Sequence of protein 1:
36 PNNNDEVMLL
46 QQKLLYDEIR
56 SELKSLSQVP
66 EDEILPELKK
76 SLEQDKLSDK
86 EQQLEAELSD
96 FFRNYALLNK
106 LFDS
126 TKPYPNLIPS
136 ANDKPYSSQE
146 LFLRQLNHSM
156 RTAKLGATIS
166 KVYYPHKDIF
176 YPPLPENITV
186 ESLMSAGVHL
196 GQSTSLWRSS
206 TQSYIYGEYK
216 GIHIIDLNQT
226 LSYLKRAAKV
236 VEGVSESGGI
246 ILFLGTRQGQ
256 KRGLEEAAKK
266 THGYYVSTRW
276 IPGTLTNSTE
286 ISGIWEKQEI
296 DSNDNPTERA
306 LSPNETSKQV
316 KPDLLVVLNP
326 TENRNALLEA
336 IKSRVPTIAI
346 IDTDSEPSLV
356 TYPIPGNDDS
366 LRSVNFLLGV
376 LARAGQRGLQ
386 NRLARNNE

Contacts between the two chains:
Residue Y51 in protein 1 contacts residue L36 in protein 2 (closest heavy-atom distance 3.8 Å).
Residue L106 in protein 1 is in contact with residue N280 in protein 2 (closest heavy-atom distance 2.9 Å).
Residue F107 in protein 1 contacts residue N280 in protein 2 (closest heavy-atom distance 2.7 Å).
Residue L50 in protein 1 is in contact with residue M32 in protein 2 (closest heavy-atom distance 3.3 Å).
Residue A101 in protein 1 is in contact with residue N46 in protein 2 (closest heavy-atom distance 3.3 Å).
Residue E57 in protein 1 is in contact with residue N19 in protein 2 (closest heavy-atom distance 2.8 Å).
Residue E86 in protein 1 contacts residue L3 in protein 2 (closest heavy-atom distance 3.7 Å).
Residue L77 in protein 1 contacts residue L3 in protein 2 (closest heavy-atom distance 3.3 Å).
Residue L106 in protein 1 is in contact with residue M53 in protein 2 (closest heavy-atom distance 3.5 Å).
Residue S94 in protein 1 interacts with residue L5 in protein 2 (closest heavy-atom distance 3.2 Å).
Residue L93 in protein 1 contacts residue L38 in protein 2 (closest heavy-atom distance 3.4 Å).
Residue F97 in protein 1 interacts with residue L38 in protein 2 (closest heavy-atom distance 3.7 Å).
Residue Q46 in protein 1 contacts residue L28 in protein 2 (closest heavy-atom distance 3.0 Å).
Residue E86 in protein 1 is in contact with residue L6 in protein 2 (closest heavy-atom distance 3.3 Å).
Residue F97 in protein 1 is in contact with residue M45 in protein 2 (closest heavy-atom distance 3.6 Å).
Residue L58 in protein 1 is in contact with residue N40 in protein 2 (closest heavy-atom distance 3.0 Å).
Residue F96 in protein 1 is in contact with residue L42 in protein 2 (closest heavy-atom distance 3.6 Å).
Residue L82 in protein 1 interacts with residue L3 in protein 2 (closest heavy-atom distance 3.6 Å).
Residue L106 in protein 1 is in contact with residue K49 in protein 2 (closest heavy-atom distance 3.5 Å).
Residue L93 in protein 1 contacts residue L6 in protein 2 (closest heavy-atom distance 3.8 Å).
Residue L58 in protein 1 interacts with residue M12 in protein 2 (closest heavy-atom distance 3.3 Å).
Residue F97 in protein 1 interacts with residue L5 in protein 2 (closest heavy-atom distance 3.6 Å).
Residue E57 in protein 1 interacts with residue T16 in protein 2 (closest heavy-atom distance 3.2 Å).
Residue Q47 in protein 1 interacts with residue L36 in protein 2 (closest heavy-atom distance 3.5 Å).
Residue E57 in protein 1 interacts with residue K15 in protein 2 (closest heavy-atom distance 3.1 Å).
Residue L61 in protein 1 is in contact with residue K15 in protein 2 (closest heavy-atom distance 3.9 Å).
Residue A101 in protein 1 is in contact with residue M45 in protein 2 (closest heavy-atom distance 4.0 Å).
Residue L102 in protein 1 is in contact with residue K49 in protein 2 (closest heavy-atom distance 2.7 Å).
Residue L106 in protein 1 contacts residue N46 in protein 2 (closest heavy-atom distance 3.5 Å).
Residue A101 in protein 1 is in contact with residue L42 in protein 2 (closest heavy-atom distance 3.9 Å).
Residue L102 in protein 1 is in contact with residue N282 in protein 2 (closest heavy-atom distance 3.5 Å).
Residue Y100 in protein 1 interacts with residue N46 in protein 2 (closest heavy-atom distance 3.5 Å).
Residue L89 in protein 1 contacts residue L6 in protein 2 (closest heavy-atom distance 3.9 Å).
Residue L103 in protein 1 is in contact with residue K49 in protein 2 (closest heavy-atom distance 4.0 Å).
Residue N104 in protein 1 is in contact with residue N46 in protein 2 (closest heavy-atom distance 3.7 Å).
Residue L77 in protein 1 is in contact with residue K4 in protein 2 (closest heavy-atom distance 3.1 Å).
Residue L50 in protein 1 interacts with residue L36 in protein 2 (closest heavy-atom distance 3.5 Å).
Residue I54 in protein 1 interacts with residue L36 in protein 2 (closest heavy-atom distance 3.3 Å).
Residue K105 in protein 1 is in contact with residue N280 in protein 2 (closest heavy-atom distance 3.0 Å).
Residue L106 in protein 1 is in contact with residue M50 in protein 2 (closest heavy-atom distance 3.2 Å).
Residue L103 in protein 1 is in contact with residue N282 in protein 2 (closest heavy-atom distance 3.4 Å).
Residue L77 in protein 1 interacts with residue N7 in protein 2 (closest heavy-atom distance 3.1 Å).
Residue F107 in protein 1 is in contact with residue M50 in protein 2 (closest heavy-atom distance 3.4 Å).
Residue E90 in protein 1 interacts with residue L5 in protein 2 (closest heavy-atom distance 3.1 Å).
Residue I54 in protein 1 interacts with residue L37 in protein 2 (closest heavy-atom distance 3.5 Å).
Residue A101 in protein 1 interacts with residue K49 in protein 2 (closest heavy-atom distance 3.0 Å).
Residue L73 in protein 1 is in contact with residue M8 in protein 2 (closest heavy-atom distance 3.5 Å).
Residue K105 in protein 1 is in contact with residue N281 in protein 2 (closest heavy-atom distance 3.0 Å).
Residue K74 in protein 1 interacts with residue K4 in protein 2 (closest heavy-atom distance 3.6 Å).
Residue L89 in protein 1 is in contact with residue L5 in protein 2 (closest heavy-atom distance 3.9 Å).
Residue N104 in protein 1 contacts residue K49 in protein 2 (closest heavy-atom distance 2.9 Å).
Residue L93 in protein 1 contacts residue L5 in protein 2 (closest heavy-atom distance 3.8 Å).
Residue I54 in protein 1 is in contact with residue N33 in protein 2 (closest heavy-atom distance 3.4 Å).
Residue F97 in protein 1 interacts with residue L42 in protein 2 (closest heavy-atom distance 3.6 Å).
Residue L73 in protein 1 is in contact with residue N7 in protein 2 (closest heavy-atom distance 3.9 Å).
Residue Y100 in protein 1 contacts residue L42 in protein 2 (closest heavy-atom distance 4.0 Å).
Residue L102 in protein 1 contacts residue N290 in protein 2 (closest heavy-atom distance 3.5 Å).
Residue R55 in protein 1 interacts with residue N40 in protein 2 (closest heavy-atom distance 3.9 Å).
Residue L70 in protein 1 is in contact with residue K4 in protein 2 (closest heavy-atom distance 3.4 Å).
Residue Q47 in protein 1 contacts residue M32 in protein 2 (closest heavy-atom distance 3.4 Å).

The following describes two proteins that form a bound complex.

Sequence of protein 2:
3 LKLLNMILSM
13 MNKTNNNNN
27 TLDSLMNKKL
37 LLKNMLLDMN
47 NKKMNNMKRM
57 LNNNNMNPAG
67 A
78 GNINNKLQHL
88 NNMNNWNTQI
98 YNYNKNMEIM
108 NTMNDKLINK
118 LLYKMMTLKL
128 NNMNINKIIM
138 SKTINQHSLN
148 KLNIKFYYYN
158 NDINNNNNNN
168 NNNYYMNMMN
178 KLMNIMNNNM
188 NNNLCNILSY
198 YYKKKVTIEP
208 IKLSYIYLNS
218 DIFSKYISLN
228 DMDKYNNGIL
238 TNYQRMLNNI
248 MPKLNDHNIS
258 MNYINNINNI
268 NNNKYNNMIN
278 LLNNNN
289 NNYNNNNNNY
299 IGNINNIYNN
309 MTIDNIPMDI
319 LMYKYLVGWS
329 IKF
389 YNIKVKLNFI